This data describes a binding interaction between two proteins.

Interface contacts:
Residue S330 in chain A is in contact with residue G111 in chain B (closest heavy-atom distance 3.4 Å).
Residue F185 in chain A interacts with residue S131 in chain B (closest heavy-atom distance 3.9 Å).
Residue T198 in chain A is in contact with residue A55 in chain B (closest heavy-atom distance 4.2 Å).
Residue L332 in chain A is in contact with residue A55 in chain B (closest heavy-atom distance 4.4 Å).
Residue I197 in chain A contacts residue A73 in chain B (closest heavy-atom distance 4.4 Å).
Residue M179 in chain A contacts residue K129 in chain B (closest heavy-atom distance 4.4 Å).
Residue T198 in chain A contacts residue E101 in chain B (closest heavy-atom distance 3.6 Å).
Residue L203 in chain A interacts with residue R75 in chain B (closest heavy-atom distance 4.3 Å).
Residue L203 in chain A is in contact with residue T54 in chain B (closest heavy-atom distance 3.9 Å).
Residue A326 in chain A is in contact with residue G111 in chain B (closest heavy-atom distance 4.5 Å).
Residue I197 in chain A is in contact with residue S56 in chain B (closest heavy-atom distance 4.2 Å).
Residue V212 in chain A is in contact with residue K129 in chain B (closest heavy-atom distance 3.6 Å).
Residue E190 in chain A is in contact with residue F102 in chain B (closest heavy-atom distance 4.3 Å).
Residue R338 in chain A interacts with residue E101 in chain B (closest heavy-atom distance 2.8 Å).
Residue V212 in chain A contacts residue Y70 in chain B (closest heavy-atom distance 4.1 Å).
Residue Q210 in chain A contacts residue T44 in chain B (closest heavy-atom distance 3.1 Å).
Residue T194 in chain A interacts with residue E101 in chain B (closest heavy-atom distance 3.6 Å).
Residue T198 in chain A is in contact with residue S56 in chain B (closest heavy-atom distance 3.1 Å).
Residue K209 in chain A contacts residue V127 in chain B (closest heavy-atom distance 4.7 Å).
Residue T194 in chain A is in contact with residue V58 in chain B (closest heavy-atom distance 3.7 Å).
Residue Y193 in chain A is in contact with residue G128 in chain B (closest heavy-atom distance 4.8 Å).
Residue Q210 in chain A is in contact with residue I126 in chain B (closest heavy-atom distance 3.3 Å).
Residue S330 in chain A is in contact with residue F110 in chain B (closest heavy-atom distance 3.3 Å).
Residue V212 in chain A interacts with residue G128 in chain B (closest heavy-atom distance 3.6 Å).
Residue G331 in chain A interacts with residue F110 in chain B (closest heavy-atom distance 4.7 Å).
Residue M179 in chain A contacts residue A130 in chain B (closest heavy-atom distance 4.8 Å).
Residue T194 in chain A is in contact with residue F102 in chain B (closest heavy-atom distance 3.8 Å).
Residue G331 in chain A is in contact with residue G111 in chain B (closest heavy-atom distance 4.9 Å).
Residue R202 in chain A interacts with residue A55 in chain B (closest heavy-atom distance 4.6 Å).
Residue V195 in chain A interacts with residue E101 in chain B (closest heavy-atom distance 4.0 Å).
Residue F191 in chain A is in contact with residue E101 in chain B (closest heavy-atom distance 3.7 Å).
Residue G211 in chain A is in contact with residue V127 in chain B (closest heavy-atom distance 3.8 Å).
Residue Q210 in chain A contacts residue R27 in chain B (closest heavy-atom distance 4.7 Å).
Residue T198 in chain A interacts with residue T54 in chain B (closest heavy-atom distance 4.3 Å).
Residue V178 in chain A is in contact with residue S131 in chain B (closest heavy-atom distance 3.4 Å).
Residue R202 in chain A interacts with residue S56 in chain B (closest heavy-atom distance 4.0 Å).
Residue I197 in chain A is in contact with residue L71 in chain B (closest heavy-atom distance 3.7 Å).
Residue L332 in chain A is in contact with residue W108 in chain B (closest heavy-atom distance 4.3 Å).
Residue E190 in chain A interacts with residue S131 in chain B (closest heavy-atom distance 4.2 Å).
Residue Q329 in chain A contacts residue G111 in chain B (closest heavy-atom distance 4.1 Å).
Residue E183 in chain A interacts with residue S131 in chain B (closest heavy-atom distance 4.7 Å).
Residue Y193 in chain A interacts with residue S131 in chain B (closest heavy-atom distance 4.8 Å).
Residue G211 in chain A contacts residue G128 in chain B (closest heavy-atom distance 4.3 Å).
Residue T198 in chain A interacts with residue V58 in chain B (closest heavy-atom distance 3.6 Å).
Residue Y193 in chain A contacts residue L71 in chain B (closest heavy-atom distance 3.6 Å).
Residue S330 in chain A interacts with residue T54 in chain B (closest heavy-atom distance 4.4 Å).
Residue I197 in chain A interacts with residue V127 in chain B (closest heavy-atom distance 4.3 Å).
Residue W199 in chain A contacts residue E101 in chain B (closest heavy-atom distance 3.2 Å).
Residue L332 in chain A contacts residue F110 in chain B (closest heavy-atom distance 4.0 Å).
Residue A326 in chain A contacts residue T54 in chain B (closest heavy-atom distance 4.4 Å).
Residue R202 in chain A is in contact with residue R75 in chain B (closest heavy-atom distance 3.4 Å).
Residue R338 in chain A is in contact with residue P100 in chain B (closest heavy-atom distance 3.4 Å).
Residue Q210 in chain A contacts residue P125 in chain B (closest heavy-atom distance 3.7 Å).
Residue G211 in chain A interacts with residue I126 in chain B (closest heavy-atom distance 2.9 Å).
Residue K209 in chain A is in contact with residue I126 in chain B (closest heavy-atom distance 4.8 Å).
Residue V212 in chain A contacts residue I126 in chain B (closest heavy-atom distance 4.0 Å).
Residue Y193 in chain A contacts residue K129 in chain B (closest heavy-atom distance 3.8 Å).
Residue M179 in chain A is in contact with residue S131 in chain B (closest heavy-atom distance 4.6 Å).
Residue I197 in chain A is in contact with residue V58 in chain B (closest heavy-atom distance 4.3 Å).
Residue R202 in chain A interacts with residue T54 in chain B (closest heavy-atom distance 2.9 Å).

Sequence of chain A:
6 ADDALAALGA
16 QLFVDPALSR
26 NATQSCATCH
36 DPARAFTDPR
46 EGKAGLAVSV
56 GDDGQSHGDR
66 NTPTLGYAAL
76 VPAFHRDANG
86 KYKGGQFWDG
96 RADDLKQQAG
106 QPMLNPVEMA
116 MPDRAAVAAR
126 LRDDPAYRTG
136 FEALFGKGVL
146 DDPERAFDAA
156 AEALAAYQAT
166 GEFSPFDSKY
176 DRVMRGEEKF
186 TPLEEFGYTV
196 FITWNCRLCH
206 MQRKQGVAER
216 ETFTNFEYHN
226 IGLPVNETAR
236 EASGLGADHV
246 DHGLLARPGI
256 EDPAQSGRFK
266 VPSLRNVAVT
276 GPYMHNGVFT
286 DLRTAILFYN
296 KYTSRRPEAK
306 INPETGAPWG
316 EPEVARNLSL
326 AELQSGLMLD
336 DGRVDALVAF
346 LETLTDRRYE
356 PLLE

Sequence of chain B:
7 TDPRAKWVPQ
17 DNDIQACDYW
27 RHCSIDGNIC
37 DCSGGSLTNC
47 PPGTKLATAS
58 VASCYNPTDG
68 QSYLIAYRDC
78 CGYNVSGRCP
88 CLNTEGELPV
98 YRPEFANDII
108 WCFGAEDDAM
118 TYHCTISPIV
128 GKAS